Sequence of chain A:
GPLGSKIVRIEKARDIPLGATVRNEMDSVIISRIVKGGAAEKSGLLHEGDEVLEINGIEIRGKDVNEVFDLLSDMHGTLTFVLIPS

Sequence of chain B:
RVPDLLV

Residue-level contacts at the interface:
Residue K12 in chain A is in contact with residue V8 in chain B (closest heavy-atom distance 4.3 Å).
Residue P17 in chain A contacts residue L7 in chain B (closest heavy-atom distance 4.2 Å).
Residue V22 in chain A contacts residue V8 in chain B (closest heavy-atom distance 4.1 Å).
Residue G19 in chain A contacts residue L7 in chain B (closest heavy-atom distance 4.0 Å).
Residue F69 in chain A is in contact with residue L6 in chain B (closest heavy-atom distance 4.0 Å).
Residue F69 in chain A contacts residue V8 in chain B (closest heavy-atom distance 4.1 Å).
Residue V22 in chain A contacts residue D5 in chain B (closest heavy-atom distance 3.5 Å).
Residue A20 in chain A interacts with residue L6 in chain B (closest heavy-atom distance 4.0 Å).
Residue G19 in chain A interacts with residue V8 in chain B (closest heavy-atom distance 3.0 Å).
Residue V65 in chain A is in contact with residue P4 in chain B (closest heavy-atom distance 4.3 Å).
Residue N66 in chain A is in contact with residue L6 in chain B (closest heavy-atom distance 3.3 Å).
Residue S32 in chain A is in contact with residue D5 in chain B (closest heavy-atom distance 4.1 Å).
Residue R23 in chain A is in contact with residue V3 in chain B (closest heavy-atom distance 3.6 Å).
Residue T21 in chain A interacts with residue L6 in chain B (closest heavy-atom distance 3.0 Å).
Residue R23 in chain A contacts residue D5 in chain B (closest heavy-atom distance 2.9 Å).
Residue T21 in chain A is in contact with residue V8 in chain B (closest heavy-atom distance 4.6 Å).
Residue T21 in chain A contacts residue D5 in chain B (closest heavy-atom distance 4.5 Å).
Residue P17 in chain A contacts residue V8 in chain B (closest heavy-atom distance 3.4 Å).
Residue R23 in chain A contacts residue P4 in chain B (closest heavy-atom distance 3.6 Å).
Residue V65 in chain A is in contact with residue L6 in chain B (closest heavy-atom distance 3.6 Å).
Residue N24 in chain A contacts residue P4 in chain B (closest heavy-atom distance 4.7 Å).
Residue F69 in chain A interacts with residue L7 in chain B (closest heavy-atom distance 3.0 Å).
Residue A20 in chain A interacts with residue V8 in chain B (closest heavy-atom distance 2.8 Å).
Residue V22 in chain A contacts residue P4 in chain B (closest heavy-atom distance 3.5 Å).
Residue L72 in chain A interacts with residue V8 in chain B (closest heavy-atom distance 3.6 Å).
Residue L18 in chain A interacts with residue V8 in chain B (closest heavy-atom distance 2.8 Å).
Residue V22 in chain A is in contact with residue L6 in chain B (closest heavy-atom distance 2.8 Å).
Residue V35 in chain A interacts with residue L7 in chain B (closest heavy-atom distance 4.0 Å).
Residue T21 in chain A interacts with residue L7 in chain B (closest heavy-atom distance 3.9 Å).
Residue A20 in chain A contacts residue L7 in chain B (closest heavy-atom distance 3.6 Å).
Residue N24 in chain A is in contact with residue V3 in chain B (closest heavy-atom distance 3.7 Å).
Residue V68 in chain A is in contact with residue V8 in chain B (closest heavy-atom distance 4.6 Å).

The following describes two proteins that form a bound complex.